Sequence of chain A:
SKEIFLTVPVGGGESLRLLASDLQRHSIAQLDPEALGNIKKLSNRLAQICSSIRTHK

Sequence of chain B:
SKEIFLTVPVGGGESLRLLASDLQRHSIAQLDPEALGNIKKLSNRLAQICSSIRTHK

Contacts between the two chains:
Residue A66 in chain A is in contact with residue S62 in chain B (closest heavy-atom distance 4.0 Å).
Residue K21 in chain A interacts with residue G32 in chain B (closest heavy-atom distance 4.0 Å).
Residue P28 in chain A is in contact with residue S20 in chain B (closest heavy-atom distance 3.4 Å).
Residue S62 in chain A is in contact with residue A66 in chain B (closest heavy-atom distance 4.0 Å).
Residue I58 in chain A interacts with residue L65 in chain B (closest heavy-atom distance 3.9 Å).
Residue C69 in chain A interacts with residue K59 in chain B (closest heavy-atom distance 3.9 Å).
Residue K59 in chain A interacts with residue C69 in chain B (closest heavy-atom distance 4.0 Å).
Residue G31 in chain A is in contact with residue K21 in chain B (closest heavy-atom distance 3.0 Å).
Residue S62 in chain A contacts residue S62 in chain B (closest heavy-atom distance 2.8 Å).
Residue L25 in chain A interacts with residue L61 in chain B (closest heavy-atom distance 3.6 Å).
Residue V27 in chain A interacts with residue I23 in chain B (closest heavy-atom distance 3.8 Å).
Residue I72 in chain A is in contact with residue L55 in chain B (closest heavy-atom distance 4.3 Å).
Residue L42 in chain A interacts with residue I68 in chain B (closest heavy-atom distance 3.6 Å).
Residue T26 in chain A interacts with residue E22 in chain B (closest heavy-atom distance 4.0 Å).
Residue I23 in chain A interacts with residue N57 in chain B (closest heavy-atom distance 3.6 Å).
Residue L65 in chain A is in contact with residue I58 in chain B (closest heavy-atom distance 3.9 Å).
Residue S20 in chain A is in contact with residue P28 in chain B (closest heavy-atom distance 3.4 Å).
Residue E22 in chain A contacts residue T26 in chain B (closest heavy-atom distance 4.0 Å).
Residue L65 in chain A interacts with residue L42 in chain B (closest heavy-atom distance 3.2 Å).
Residue F24 in chain A contacts residue T26 in chain B (closest heavy-atom distance 3.6 Å).
Residue L65 in chain A interacts with residue S62 in chain B (closest heavy-atom distance 3.9 Å).
Residue L61 in chain A is in contact with residue A39 in chain B (closest heavy-atom distance 3.7 Å).
Residue I68 in chain A contacts residue R44 in chain B (closest heavy-atom distance 3.6 Å).
Residue P28 in chain A contacts residue K21 in chain B (closest heavy-atom distance 3.5 Å).
Residue G32 in chain A contacts residue S20 in chain B (closest heavy-atom distance 3.9 Å).
Residue L25 in chain A contacts residue F24 in chain B (closest heavy-atom distance 3.9 Å).
Residue T26 in chain A is in contact with residue F24 in chain B (closest heavy-atom distance 3.5 Å).
Residue S62 in chain A interacts with residue L65 in chain B (closest heavy-atom distance 3.9 Å).
Residue L42 in chain A contacts residue L61 in chain B (closest heavy-atom distance 4.0 Å).
Residue Q43 in chain A interacts with residue I68 in chain B (closest heavy-atom distance 4.1 Å).
Residue A39 in chain A contacts residue L61 in chain B (closest heavy-atom distance 3.7 Å).
Residue F24 in chain A interacts with residue F24 in chain B (closest heavy-atom distance 4.0 Å).
Residue I68 in chain A is in contact with residue Q43 in chain B (closest heavy-atom distance 4.1 Å).
Residue S34 in chain A is in contact with residue S20 in chain B (closest heavy-atom distance 3.6 Å).
Residue G32 in chain A contacts residue K21 in chain B (closest heavy-atom distance 3.9 Å).
Residue C69 in chain A is in contact with residue I58 in chain B (closest heavy-atom distance 4.3 Å).
Residue F24 in chain A is in contact with residue L25 in chain B (closest heavy-atom distance 3.9 Å).
Residue P28 in chain A interacts with residue I23 in chain B (closest heavy-atom distance 4.0 Å).
Residue I72 in chain A interacts with residue A48 in chain B (closest heavy-atom distance 4.0 Å).
Residue L61 in chain A contacts residue L25 in chain B (closest heavy-atom distance 3.6 Å).
Residue L42 in chain A contacts residue R64 in chain B (closest heavy-atom distance 3.5 Å).
Residue L65 in chain A interacts with residue L61 in chain B (closest heavy-atom distance 4.5 Å).
Residue S20 in chain A contacts residue S34 in chain B (closest heavy-atom distance 3.7 Å).
Residue I23 in chain A interacts with residue T26 in chain B (closest heavy-atom distance 3.3 Å).
Residue I58 in chain A is in contact with residue C69 in chain B (closest heavy-atom distance 4.4 Å).
Residue T26 in chain A is in contact with residue I23 in chain B (closest heavy-atom distance 3.2 Å).
Residue N57 in chain A contacts residue I23 in chain B (closest heavy-atom distance 3.6 Å).
Residue K21 in chain A is in contact with residue P28 in chain B (closest heavy-atom distance 3.6 Å).
Residue L61 in chain A is in contact with residue L42 in chain B (closest heavy-atom distance 3.9 Å).
Residue I23 in chain A interacts with residue V27 in chain B (closest heavy-atom distance 3.9 Å).
Residue S20 in chain A interacts with residue G32 in chain B (closest heavy-atom distance 4.0 Å).
Residue I23 in chain A is in contact with residue P28 in chain B (closest heavy-atom distance 4.1 Å).
Residue L55 in chain A contacts residue I72 in chain B (closest heavy-atom distance 4.4 Å).
Residue K21 in chain A contacts residue G31 in chain B (closest heavy-atom distance 3.2 Å).
Residue I68 in chain A interacts with residue L42 in chain B (closest heavy-atom distance 3.6 Å).
Residue A48 in chain A is in contact with residue I72 in chain B (closest heavy-atom distance 4.0 Å).
Residue L25 in chain A is in contact with residue L65 in chain B (closest heavy-atom distance 4.5 Å).
Residue R64 in chain A is in contact with residue L42 in chain B (closest heavy-atom distance 3.4 Å).
Residue R44 in chain A interacts with residue I68 in chain B (closest heavy-atom distance 3.5 Å).
Residue L42 in chain A interacts with residue L65 in chain B (closest heavy-atom distance 3.2 Å).

This data describes a binding interaction between two proteins.